Residue-level contacts at the interface:
Residue N591 in the first protein contacts residue N198 in the second protein (closest heavy-atom distance 2.9 Å).
Residue L570 in the first protein contacts residue L189 in the second protein (closest heavy-atom distance 4.0 Å).
Residue N590 in the first protein contacts residue K86 in the second protein (closest heavy-atom distance 4.1 Å).
Residue Y562 in the first protein contacts residue A90 in the second protein (closest heavy-atom distance 3.3 Å).
Residue I586 in the first protein interacts with residue F192 in the second protein (closest heavy-atom distance 4.8 Å).
Residue Y559 in the first protein contacts residue A93 in the second protein (closest heavy-atom distance 4.4 Å).
Residue N566 in the first protein interacts with residue F192 in the second protein (closest heavy-atom distance 4.6 Å).
Residue K558 in the first protein is in contact with residue E97 in the second protein (closest heavy-atom distance 3.7 Å).
Residue S567 in the first protein is in contact with residue Y190 in the second protein (closest heavy-atom distance 4.7 Å).
Residue I554 in the first protein is in contact with residue E94 in the second protein (closest heavy-atom distance 4.7 Å).
Residue E557 in the first protein is in contact with residue E94 in the second protein (closest heavy-atom distance 4.6 Å).
Residue F561 in the first protein is in contact with residue K86 in the second protein (closest heavy-atom distance 3.9 Å).
Residue F556 in the first protein is in contact with residue T91 in the second protein (closest heavy-atom distance 3.8 Å).
Residue Q569 in the first protein is in contact with residue L189 in the second protein (closest heavy-atom distance 4.4 Å).
Residue N590 in the first protein interacts with residue F192 in the second protein (closest heavy-atom distance 3.5 Å).
Residue L570 in the first protein contacts residue Y190 in the second protein (closest heavy-atom distance 3.9 Å).
Residue S568 in the first protein is in contact with residue Y190 in the second protein (closest heavy-atom distance 2.5 Å).
Residue Y563 in the first protein contacts residue K86 in the second protein (closest heavy-atom distance 4.8 Å).
Residue K555 in the first protein interacts with residue E94 in the second protein (closest heavy-atom distance 3.3 Å).
Residue T571 in the first protein interacts with residue Y190 in the second protein (closest heavy-atom distance 4.0 Å).
Residue K558 in the first protein contacts residue E94 in the second protein (closest heavy-atom distance 4.5 Å).
Residue N566 in the first protein is in contact with residue Y190 in the second protein (closest heavy-atom distance 3.0 Å).
Residue Y559 in the first protein contacts residue A90 in the second protein (closest heavy-atom distance 3.6 Å).
Residue I594 in the first protein interacts with residue Y193 in the second protein (closest heavy-atom distance 4.5 Å).
Residue Y559 in the first protein interacts with residue R89 in the second protein (closest heavy-atom distance 3.5 Å).
Residue F556 in the first protein contacts residue T87 in the second protein (closest heavy-atom distance 4.7 Å).
Residue S567 in the first protein interacts with residue M23 in the second protein (closest heavy-atom distance 4.2 Å).
Residue N566 in the first protein is in contact with residue M23 in the second protein (closest heavy-atom distance 2.7 Å).
Residue Y587 in the first protein interacts with residue N198 in the second protein (closest heavy-atom distance 3.5 Å).
Residue K558 in the first protein is in contact with residue A93 in the second protein (closest heavy-atom distance 4.8 Å).
Residue I565 in the first protein contacts residue K86 in the second protein (closest heavy-atom distance 4.4 Å).
Residue Y562 in the first protein is in contact with residue T87 in the second protein (closest heavy-atom distance 4.1 Å).
Residue I594 in the first protein contacts residue F192 in the second protein (closest heavy-atom distance 3.7 Å).
Residue S568 in the first protein interacts with residue M23 in the second protein (closest heavy-atom distance 3.9 Å).
Residue I593 in the first protein contacts residue R89 in the second protein (closest heavy-atom distance 4.6 Å).
Residue N591 in the first protein interacts with residue Y193 in the second protein (closest heavy-atom distance 4.2 Å).
Residue F556 in the first protein interacts with residue A90 in the second protein (closest heavy-atom distance 3.7 Å).
Residue S568 in the first protein is in contact with residue L189 in the second protein (closest heavy-atom distance 4.6 Å).
Residue Y559 in the first protein contacts residue K86 in the second protein (closest heavy-atom distance 4.4 Å).
Residue I594 in the first protein is in contact with residue R89 in the second protein (closest heavy-atom distance 3.5 Å).
Residue I594 in the first protein interacts with residue P194 in the second protein (closest heavy-atom distance 3.9 Å).
Residue F556 in the first protein interacts with residue E94 in the second protein (closest heavy-atom distance 2.9 Å).
Residue Y587 in the first protein contacts residue F192 in the second protein (closest heavy-atom distance 3.6 Å).
Residue I565 in the first protein is in contact with residue Y190 in the second protein (closest heavy-atom distance 3.7 Å).
Residue I554 in the first protein interacts with residue K164 in the second protein (closest heavy-atom distance 3.9 Å).
Residue N591 in the first protein contacts residue F192 in the second protein (closest heavy-atom distance 3.4 Å).
Residue Y562 in the first protein contacts residue K86 in the second protein (closest heavy-atom distance 2.8 Å).
Residue F556 in the first protein interacts with residue H168 in the second protein (closest heavy-atom distance 4.0 Å).
Residue W564 in the first protein contacts residue K86 in the second protein (closest heavy-atom distance 3.5 Å).
Residue I594 in the first protein is in contact with residue Y84 in the second protein (closest heavy-atom distance 3.4 Å).

Sequence of the second protein:
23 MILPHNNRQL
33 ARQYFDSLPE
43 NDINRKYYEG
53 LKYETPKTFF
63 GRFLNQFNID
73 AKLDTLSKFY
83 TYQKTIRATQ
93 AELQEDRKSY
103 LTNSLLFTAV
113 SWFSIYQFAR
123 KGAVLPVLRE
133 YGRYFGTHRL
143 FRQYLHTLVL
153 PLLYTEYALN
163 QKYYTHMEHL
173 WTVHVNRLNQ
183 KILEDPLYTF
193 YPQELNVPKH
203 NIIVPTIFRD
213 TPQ

The following describes two proteins that form a bound complex.

Sequence of the first protein:
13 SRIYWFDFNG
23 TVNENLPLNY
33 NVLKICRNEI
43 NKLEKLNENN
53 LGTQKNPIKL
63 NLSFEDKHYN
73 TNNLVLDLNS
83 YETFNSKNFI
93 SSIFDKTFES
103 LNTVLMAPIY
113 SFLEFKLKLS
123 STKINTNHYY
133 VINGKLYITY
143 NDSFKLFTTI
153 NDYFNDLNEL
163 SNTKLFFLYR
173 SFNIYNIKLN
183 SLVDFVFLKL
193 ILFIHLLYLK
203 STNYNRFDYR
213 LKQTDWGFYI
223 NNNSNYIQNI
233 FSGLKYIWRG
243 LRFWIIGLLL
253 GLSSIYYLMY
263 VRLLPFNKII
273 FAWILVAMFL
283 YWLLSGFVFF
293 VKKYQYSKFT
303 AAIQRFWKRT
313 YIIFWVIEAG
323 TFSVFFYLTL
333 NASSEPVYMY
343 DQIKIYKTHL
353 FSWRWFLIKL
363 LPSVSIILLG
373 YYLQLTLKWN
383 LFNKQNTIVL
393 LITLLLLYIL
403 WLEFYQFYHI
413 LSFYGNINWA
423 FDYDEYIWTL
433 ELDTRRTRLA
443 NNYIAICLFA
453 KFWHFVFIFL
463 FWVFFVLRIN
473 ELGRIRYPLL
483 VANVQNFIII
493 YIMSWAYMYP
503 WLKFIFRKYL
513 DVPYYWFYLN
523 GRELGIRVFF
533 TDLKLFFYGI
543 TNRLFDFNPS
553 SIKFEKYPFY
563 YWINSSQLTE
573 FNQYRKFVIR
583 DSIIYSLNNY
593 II